These two protein chains interact to form a complex.

Sequence of chain B:
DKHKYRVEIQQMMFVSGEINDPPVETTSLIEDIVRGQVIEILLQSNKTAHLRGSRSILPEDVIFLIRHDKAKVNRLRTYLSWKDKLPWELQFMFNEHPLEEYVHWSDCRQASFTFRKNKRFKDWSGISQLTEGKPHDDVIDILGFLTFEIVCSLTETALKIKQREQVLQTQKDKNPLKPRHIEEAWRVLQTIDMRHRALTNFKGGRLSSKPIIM

Sequence of chain A:
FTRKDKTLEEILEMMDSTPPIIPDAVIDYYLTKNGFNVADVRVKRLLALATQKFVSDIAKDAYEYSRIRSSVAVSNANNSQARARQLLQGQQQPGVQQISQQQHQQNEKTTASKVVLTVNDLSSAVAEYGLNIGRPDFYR

Contacts between the two chains:
Residue L154 in chain B is in contact with residue L154 in chain A (closest heavy-atom distance 4.3 Å).
Residue N150 in chain B contacts residue R149 in chain A (closest heavy-atom distance 4.4 Å).
Residue R54 in chain B is in contact with residue S136 in chain A (closest heavy-atom distance 4.5 Å).
Residue M148 in chain B is in contact with residue Y129 in chain A (closest heavy-atom distance 3.2 Å).
Residue L141 in chain B contacts residue A143 in chain A (closest heavy-atom distance 4.4 Å).
Residue R320 in chain B interacts with residue Y195 in chain A (closest heavy-atom distance 4.1 Å).
Residue W143 in chain B interacts with residue R133 in chain A (closest heavy-atom distance 4.4 Å).
Residue R69 in chain B interacts with residue D127 in chain A (closest heavy-atom distance 4.0 Å).
Residue A321 in chain B contacts residue F120 in chain A (closest heavy-atom distance 3.7 Å).
Residue N150 in chain B is in contact with residue T176 in chain A (closest heavy-atom distance 3.9 Å).
Residue R69 in chain B interacts with residue E194 in chain A (closest heavy-atom distance 2.6 Å).
Residue R69 in chain B contacts residue Y131 in chain A (closest heavy-atom distance 3.3 Å).
Residue P142 in chain B interacts with residue I134 in chain A (closest heavy-atom distance 4.1 Å).
Residue F147 in chain B interacts with residue Y129 in chain A (closest heavy-atom distance 4.2 Å).
Residue P142 in chain B is in contact with residue A143 in chain A (closest heavy-atom distance 3.9 Å).
Residue L53 in chain B is in contact with residue R135 in chain A (closest heavy-atom distance 3.5 Å).
Residue H70 in chain B is in contact with residue E194 in chain A (closest heavy-atom distance 3.5 Å).
Residue H152 in chain B contacts residue N142 in chain A (closest heavy-atom distance 3.6 Å).
Residue H70 in chain B contacts residue D127 in chain A (closest heavy-atom distance 4.0 Å).
Residue M148 in chain B interacts with residue V181 in chain A (closest heavy-atom distance 3.7 Å).
Residue P153 in chain B contacts residue A150 in chain A (closest heavy-atom distance 4.2 Å).
Residue F66 in chain B interacts with residue Y131 in chain A (closest heavy-atom distance 3.5 Å).
Residue L322 in chain B contacts residue L197 in chain A (closest heavy-atom distance 3.6 Å).
Residue R54 in chain B is in contact with residue I134 in chain A (closest heavy-atom distance 3.3 Å).
Residue P142 in chain B contacts residue R133 in chain A (closest heavy-atom distance 3.6 Å).
Residue N150 in chain B contacts residue N142 in chain A (closest heavy-atom distance 3.4 Å).
Residue P142 in chain B interacts with residue V140 in chain A (closest heavy-atom distance 3.7 Å).
Residue F147 in chain B interacts with residue R133 in chain A (closest heavy-atom distance 3.2 Å).
Residue K326 in chain B is in contact with residue L197 in chain A (closest heavy-atom distance 3.9 Å).
Residue H152 in chain B contacts residue A150 in chain A (closest heavy-atom distance 4.0 Å).
Residue L330 in chain B interacts with residue G196 in chain A (closest heavy-atom distance 4.0 Å).
Residue W143 in chain B interacts with residue E130 in chain A (closest heavy-atom distance 3.0 Å).
Residue F149 in chain B is in contact with residue N142 in chain A (closest heavy-atom distance 3.6 Å).
Residue L322 in chain B is in contact with residue I124 in chain A (closest heavy-atom distance 3.8 Å).
Residue E144 in chain B is in contact with residue Y129 in chain A (closest heavy-atom distance 2.9 Å).
Residue R318 in chain B contacts residue F120 in chain A (closest heavy-atom distance 3.5 Å).
Residue W143 in chain B contacts residue I134 in chain A (closest heavy-atom distance 3.6 Å).
Residue R54 in chain B interacts with residue V140 in chain A (closest heavy-atom distance 3.7 Å).
Residue T50 in chain B interacts with residue I134 in chain A (closest heavy-atom distance 3.7 Å).
Residue L322 in chain B is in contact with residue Y195 in chain A (closest heavy-atom distance 4.5 Å).
Residue H152 in chain B is in contact with residue S146 in chain A (closest heavy-atom distance 3.5 Å).
Residue F66 in chain B contacts residue E130 in chain A (closest heavy-atom distance 4.2 Å).
Residue L322 in chain B contacts residue F120 in chain A (closest heavy-atom distance 3.6 Å).
Residue H319 in chain B is in contact with residue G196 in chain A (closest heavy-atom distance 4.5 Å).
Residue R54 in chain B is in contact with residue S137 in chain A (closest heavy-atom distance 4.3 Å).
Residue H319 in chain B contacts residue Y195 in chain A (closest heavy-atom distance 3.5 Å).
Residue F147 in chain B contacts residue S146 in chain A (closest heavy-atom distance 3.6 Å).
Residue R318 in chain B interacts with residue Y195 in chain A (closest heavy-atom distance 3.3 Å).
Residue W143 in chain B contacts residue Y129 in chain A (closest heavy-atom distance 3.4 Å).
Residue R54 in chain B contacts residue R135 in chain A (closest heavy-atom distance 4.1 Å).
Residue P153 in chain B is in contact with residue Q147 in chain A (closest heavy-atom distance 4.1 Å).
Residue F147 in chain B interacts with residue N142 in chain A (closest heavy-atom distance 4.3 Å).
Residue H319 in chain B is in contact with residue E194 in chain A (closest heavy-atom distance 3.4 Å).
Residue F147 in chain B interacts with residue A143 in chain A (closest heavy-atom distance 3.6 Å).
Residue E62 in chain B interacts with residue N144 in chain A (closest heavy-atom distance 4.5 Å).
Residue R69 in chain B interacts with residue E130 in chain A (closest heavy-atom distance 3.7 Å).
Residue M148 in chain B is in contact with residue R133 in chain A (closest heavy-atom distance 3.0 Å).
Residue F66 in chain B interacts with residue I134 in chain A (closest heavy-atom distance 3.7 Å).
Residue L154 in chain B contacts residue Q147 in chain A (closest heavy-atom distance 2.5 Å).
Residue K140 in chain B interacts with residue A143 in chain A (closest heavy-atom distance 4.4 Å).